The following describes two proteins that form a bound complex.

Sequence of chain A:
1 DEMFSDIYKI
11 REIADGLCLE

Sequence of chain B:
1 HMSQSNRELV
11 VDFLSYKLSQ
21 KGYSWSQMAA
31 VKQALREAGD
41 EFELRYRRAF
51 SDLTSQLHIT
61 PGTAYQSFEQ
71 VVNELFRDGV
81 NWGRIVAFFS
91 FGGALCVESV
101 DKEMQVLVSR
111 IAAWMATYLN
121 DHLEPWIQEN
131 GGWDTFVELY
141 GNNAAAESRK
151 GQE

Interface contacts:
Residue R7 in chain B is in contact with residue E20 in chain A (closest heavy-atom distance 4.1 Å).
Residue S24 in chain B interacts with residue E2 in chain A (closest heavy-atom distance 3.7 Å).
Residue R7 in chain B interacts with residue L19 in chain A (closest heavy-atom distance 3.7 Å).
Residue G22 in chain B contacts residue D1 in chain A (closest heavy-atom distance 2.7 Å).
Residue W25 in chain B is in contact with residue M3 in chain A (closest heavy-atom distance 4.6 Å).
Residue S24 in chain B is in contact with residue F4 in chain A (closest heavy-atom distance 4.9 Å).
Residue Y23 in chain B is in contact with residue E2 in chain A (closest heavy-atom distance 4.7 Å).
Residue W25 in chain B contacts residue L17 in chain A (closest heavy-atom distance 3.8 Å).
Residue L18 in chain B interacts with residue M3 in chain A (closest heavy-atom distance 4.2 Å).
Residue V11 in chain B is in contact with residue L19 in chain A (closest heavy-atom distance 3.8 Å).
Residue S24 in chain B is in contact with residue D1 in chain A (closest heavy-atom distance 3.0 Å).
Residue S24 in chain B contacts residue M3 in chain A (closest heavy-atom distance 3.0 Å).
Residue Y23 in chain B contacts residue M3 in chain A (closest heavy-atom distance 4.4 Å).
Residue W25 in chain B interacts with residue I13 in chain A (closest heavy-atom distance 3.3 Å).
Residue W25 in chain B contacts residue I10 in chain A (closest heavy-atom distance 4.4 Å).
Residue W25 in chain B contacts residue F4 in chain A (closest heavy-atom distance 3.9 Å).
Residue W25 in chain B interacts with residue E2 in chain A (closest heavy-atom distance 4.8 Å).
Residue Y23 in chain B is in contact with residue D1 in chain A (closest heavy-atom distance 3.3 Å).